Sequence of chain B:
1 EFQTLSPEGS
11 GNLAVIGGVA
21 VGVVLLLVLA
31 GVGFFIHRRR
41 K

Sequence of chain A:
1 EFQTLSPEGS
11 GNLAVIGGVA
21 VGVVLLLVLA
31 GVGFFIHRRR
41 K

Contacts between the two chains:
Residue E8 in chain A interacts with residue I16 in chain B (closest heavy-atom distance 3.5 Å).
Residue F34 in chain A is in contact with residue F35 in chain B (closest heavy-atom distance 4.8 Å).
Residue I16 in chain A is in contact with residue A14 in chain B (closest heavy-atom distance 4.6 Å).
Residue V24 in chain A is in contact with residue A20 in chain B (closest heavy-atom distance 4.2 Å).
Residue R38 in chain A interacts with residue R38 in chain B (closest heavy-atom distance 3.3 Å).
Residue A20 in chain A interacts with residue A20 in chain B (closest heavy-atom distance 3.4 Å).
Residue G17 in chain A interacts with residue I16 in chain B (closest heavy-atom distance 3.1 Å).
Residue R39 in chain A contacts residue R38 in chain B (closest heavy-atom distance 3.6 Å).
Residue F35 in chain A contacts residue F34 in chain B (closest heavy-atom distance 4.8 Å).
Residue V28 in chain A contacts residue L27 in chain B (closest heavy-atom distance 4.3 Å).
Residue S10 in chain A is in contact with residue L13 in chain B (closest heavy-atom distance 3.2 Å).
Residue L13 in chain A is in contact with residue I16 in chain B (closest heavy-atom distance 4.2 Å).
Residue I16 in chain A interacts with residue I16 in chain B (closest heavy-atom distance 4.4 Å).
Residue A20 in chain A is in contact with residue V21 in chain B (closest heavy-atom distance 4.2 Å).
Residue A14 in chain A is in contact with residue I16 in chain B (closest heavy-atom distance 4.7 Å).
Residue V23 in chain A contacts residue V24 in chain B (closest heavy-atom distance 4.3 Å).
Residue V24 in chain A interacts with residue L27 in chain B (closest heavy-atom distance 4.1 Å).
Residue F35 in chain A contacts residue F35 in chain B (closest heavy-atom distance 3.7 Å).
Residue L13 in chain A is in contact with residue L13 in chain B (closest heavy-atom distance 3.1 Å).
Residue F35 in chain A contacts residue R38 in chain B (closest heavy-atom distance 4.5 Å).
Residue L27 in chain A interacts with residue V24 in chain B (closest heavy-atom distance 4.1 Å).
Residue A20 in chain A is in contact with residue V24 in chain B (closest heavy-atom distance 4.2 Å).
Residue V24 in chain A interacts with residue V24 in chain B (closest heavy-atom distance 3.3 Å).
Residue G9 in chain A is in contact with residue L13 in chain B (closest heavy-atom distance 4.4 Å).
Residue L13 in chain A is in contact with residue A14 in chain B (closest heavy-atom distance 4.8 Å).
Residue V24 in chain A is in contact with residue V23 in chain B (closest heavy-atom distance 4.4 Å).
Residue L27 in chain A interacts with residue V28 in chain B (closest heavy-atom distance 4.3 Å).
Residue A20 in chain A contacts residue G17 in chain B (closest heavy-atom distance 5.0 Å).
Residue A14 in chain A interacts with residue L13 in chain B (closest heavy-atom distance 4.8 Å).
Residue L27 in chain A is in contact with residue L27 in chain B (closest heavy-atom distance 3.2 Å).
Residue I16 in chain A interacts with residue G17 in chain B (closest heavy-atom distance 3.1 Å).
Residue E8 in chain A interacts with residue L13 in chain B (closest heavy-atom distance 4.1 Å).
Residue V21 in chain A interacts with residue A20 in chain B (closest heavy-atom distance 4.2 Å).
Residue I16 in chain A is in contact with residue L13 in chain B (closest heavy-atom distance 4.2 Å).

This data describes a binding interaction between two proteins.